Sequence of the second protein:
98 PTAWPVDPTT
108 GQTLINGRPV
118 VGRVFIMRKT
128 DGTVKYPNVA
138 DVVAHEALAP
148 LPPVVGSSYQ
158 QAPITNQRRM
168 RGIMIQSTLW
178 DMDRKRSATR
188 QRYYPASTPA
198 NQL

The following describes two proteins that form a bound complex.

Sequence of the first protein:
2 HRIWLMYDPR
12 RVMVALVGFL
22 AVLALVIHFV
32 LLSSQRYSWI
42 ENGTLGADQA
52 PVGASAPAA

Residue-level contacts at the interface:
Residue V117 in the second protein contacts residue V53 in the first protein (closest heavy-atom distance 4.0 Å).
Residue V118 in the second protein is in contact with residue D49 in the first protein (closest heavy-atom distance 4.0 Å).
Residue P98 in the second protein contacts residue A57 in the first protein (closest heavy-atom distance 5.0 Å).
Residue W101 in the second protein interacts with residue A55 in the first protein (closest heavy-atom distance 3.9 Å).
Residue W101 in the second protein contacts residue P58 in the first protein (closest heavy-atom distance 3.5 Å).
Residue R120 in the second protein contacts residue Q50 in the first protein (closest heavy-atom distance 2.7 Å).
Residue V121 in the second protein interacts with residue A55 in the first protein (closest heavy-atom distance 3.8 Å).
Residue G119 in the second protein contacts residue V53 in the first protein (closest heavy-atom distance 4.0 Å).
Residue V121 in the second protein contacts residue V53 in the first protein (closest heavy-atom distance 3.2 Å).
Residue V118 in the second protein interacts with residue V53 in the first protein (closest heavy-atom distance 3.5 Å).
Residue F122 in the second protein is in contact with residue P52 in the first protein (closest heavy-atom distance 3.7 Å).
Residue M124 in the second protein interacts with residue G54 in the first protein (closest heavy-atom distance 3.6 Å).
Residue G119 in the second protein contacts residue D49 in the first protein (closest heavy-atom distance 3.3 Å).
Residue F122 in the second protein contacts residue Q36 in the first protein (closest heavy-atom distance 3.4 Å).
Residue T99 in the second protein is in contact with residue P58 in the first protein (closest heavy-atom distance 4.0 Å).
Residue R120 in the second protein interacts with residue P52 in the first protein (closest heavy-atom distance 3.3 Å).
Residue I123 in the second protein is in contact with residue A55 in the first protein (closest heavy-atom distance 3.4 Å).
Residue P98 in the second protein interacts with residue A59 in the first protein (closest heavy-atom distance 5.0 Å).
Residue R120 in the second protein contacts residue A51 in the first protein (closest heavy-atom distance 3.0 Å).
Residue V118 in the second protein interacts with residue A48 in the first protein (closest heavy-atom distance 4.0 Å).
Residue W101 in the second protein interacts with residue S56 in the first protein (closest heavy-atom distance 2.8 Å).
Residue M124 in the second protein interacts with residue A55 in the first protein (closest heavy-atom distance 2.8 Å).
Residue R120 in the second protein is in contact with residue V53 in the first protein (closest heavy-atom distance 2.9 Å).
Residue G119 in the second protein is in contact with residue A51 in the first protein (closest heavy-atom distance 3.4 Å).
Residue F122 in the second protein contacts residue A55 in the first protein (closest heavy-atom distance 2.9 Å).
Residue F122 in the second protein contacts residue V53 in the first protein (closest heavy-atom distance 2.9 Å).
Residue W101 in the second protein is in contact with residue A57 in the first protein (closest heavy-atom distance 4.0 Å).
Residue R120 in the second protein is in contact with residue D49 in the first protein (closest heavy-atom distance 4.1 Å).
Residue P98 in the second protein contacts residue A60 in the first protein (closest heavy-atom distance 4.0 Å).
Residue I112 in the second protein is in contact with residue A55 in the first protein (closest heavy-atom distance 3.6 Å).
Residue M124 in the second protein interacts with residue S56 in the first protein (closest heavy-atom distance 4.7 Å).
Residue I123 in the second protein contacts residue A57 in the first protein (closest heavy-atom distance 3.8 Å).
Residue A100 in the second protein contacts residue P58 in the first protein (closest heavy-atom distance 3.8 Å).
Residue P98 in the second protein contacts residue P58 in the first protein (closest heavy-atom distance 3.5 Å).
Residue I123 in the second protein interacts with residue P58 in the first protein (closest heavy-atom distance 4.4 Å).
Residue F122 in the second protein interacts with residue G54 in the first protein (closest heavy-atom distance 3.4 Å).
Residue I123 in the second protein is in contact with residue S56 in the first protein (closest heavy-atom distance 3.6 Å).
Residue G119 in the second protein interacts with residue Q50 in the first protein (closest heavy-atom distance 4.5 Å).
Residue G119 in the second protein is in contact with residue A48 in the first protein (closest heavy-atom distance 3.7 Å).